This data describes a binding interaction between two proteins.

Residue-level contacts at the interface:
Residue Y90 in protein 2 is in contact with residue A7 in protein 1 (closest heavy-atom distance 4.4 Å).
Residue V91 in protein 2 contacts residue V5 in protein 1 (closest heavy-atom distance 5.0 Å).
Residue K89 in protein 2 interacts with residue A7 in protein 1 (closest heavy-atom distance 4.1 Å).
Residue Y90 in protein 2 contacts residue V5 in protein 1 (closest heavy-atom distance 3.3 Å).
Residue D133 in protein 2 interacts with residue R8 in protein 1 (closest heavy-atom distance 5.0 Å).

Sequence of protein 1:
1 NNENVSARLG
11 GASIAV

Sequence of protein 2:
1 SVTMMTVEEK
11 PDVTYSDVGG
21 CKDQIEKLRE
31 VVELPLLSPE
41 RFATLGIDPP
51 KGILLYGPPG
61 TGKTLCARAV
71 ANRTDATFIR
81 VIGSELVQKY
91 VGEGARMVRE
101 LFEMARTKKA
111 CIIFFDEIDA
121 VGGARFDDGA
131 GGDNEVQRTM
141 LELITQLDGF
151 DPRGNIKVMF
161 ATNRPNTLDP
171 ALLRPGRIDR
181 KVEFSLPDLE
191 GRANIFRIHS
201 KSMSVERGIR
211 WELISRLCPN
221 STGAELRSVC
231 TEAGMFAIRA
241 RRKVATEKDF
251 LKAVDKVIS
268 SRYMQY